These two protein chains interact to form a complex.

Sequence of protein 1:
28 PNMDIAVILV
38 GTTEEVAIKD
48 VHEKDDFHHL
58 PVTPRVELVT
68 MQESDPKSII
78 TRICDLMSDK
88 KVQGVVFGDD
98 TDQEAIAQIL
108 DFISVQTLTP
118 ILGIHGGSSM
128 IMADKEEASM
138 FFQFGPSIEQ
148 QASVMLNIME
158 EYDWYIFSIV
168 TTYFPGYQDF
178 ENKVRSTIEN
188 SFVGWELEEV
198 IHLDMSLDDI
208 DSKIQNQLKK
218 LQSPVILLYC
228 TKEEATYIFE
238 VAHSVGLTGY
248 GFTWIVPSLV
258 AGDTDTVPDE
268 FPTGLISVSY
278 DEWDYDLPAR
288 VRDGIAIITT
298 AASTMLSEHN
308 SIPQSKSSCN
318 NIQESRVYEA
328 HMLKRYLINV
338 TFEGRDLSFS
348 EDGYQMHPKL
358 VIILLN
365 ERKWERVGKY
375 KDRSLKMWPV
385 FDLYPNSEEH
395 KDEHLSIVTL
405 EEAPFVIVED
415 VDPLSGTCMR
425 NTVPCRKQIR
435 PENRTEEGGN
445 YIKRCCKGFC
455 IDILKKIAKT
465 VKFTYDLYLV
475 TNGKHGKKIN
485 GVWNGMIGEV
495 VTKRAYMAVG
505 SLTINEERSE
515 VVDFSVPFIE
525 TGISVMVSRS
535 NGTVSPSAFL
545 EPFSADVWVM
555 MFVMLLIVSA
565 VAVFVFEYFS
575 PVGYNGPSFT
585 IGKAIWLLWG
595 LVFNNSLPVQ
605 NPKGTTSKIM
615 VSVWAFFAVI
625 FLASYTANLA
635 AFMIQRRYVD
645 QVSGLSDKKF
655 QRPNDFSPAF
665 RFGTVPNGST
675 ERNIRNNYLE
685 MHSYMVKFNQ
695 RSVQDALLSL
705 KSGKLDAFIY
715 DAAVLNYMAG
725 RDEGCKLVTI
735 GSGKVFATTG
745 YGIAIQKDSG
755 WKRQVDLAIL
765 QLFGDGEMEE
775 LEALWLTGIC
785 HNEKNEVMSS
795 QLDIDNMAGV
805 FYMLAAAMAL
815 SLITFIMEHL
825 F

Sequence of protein 2:
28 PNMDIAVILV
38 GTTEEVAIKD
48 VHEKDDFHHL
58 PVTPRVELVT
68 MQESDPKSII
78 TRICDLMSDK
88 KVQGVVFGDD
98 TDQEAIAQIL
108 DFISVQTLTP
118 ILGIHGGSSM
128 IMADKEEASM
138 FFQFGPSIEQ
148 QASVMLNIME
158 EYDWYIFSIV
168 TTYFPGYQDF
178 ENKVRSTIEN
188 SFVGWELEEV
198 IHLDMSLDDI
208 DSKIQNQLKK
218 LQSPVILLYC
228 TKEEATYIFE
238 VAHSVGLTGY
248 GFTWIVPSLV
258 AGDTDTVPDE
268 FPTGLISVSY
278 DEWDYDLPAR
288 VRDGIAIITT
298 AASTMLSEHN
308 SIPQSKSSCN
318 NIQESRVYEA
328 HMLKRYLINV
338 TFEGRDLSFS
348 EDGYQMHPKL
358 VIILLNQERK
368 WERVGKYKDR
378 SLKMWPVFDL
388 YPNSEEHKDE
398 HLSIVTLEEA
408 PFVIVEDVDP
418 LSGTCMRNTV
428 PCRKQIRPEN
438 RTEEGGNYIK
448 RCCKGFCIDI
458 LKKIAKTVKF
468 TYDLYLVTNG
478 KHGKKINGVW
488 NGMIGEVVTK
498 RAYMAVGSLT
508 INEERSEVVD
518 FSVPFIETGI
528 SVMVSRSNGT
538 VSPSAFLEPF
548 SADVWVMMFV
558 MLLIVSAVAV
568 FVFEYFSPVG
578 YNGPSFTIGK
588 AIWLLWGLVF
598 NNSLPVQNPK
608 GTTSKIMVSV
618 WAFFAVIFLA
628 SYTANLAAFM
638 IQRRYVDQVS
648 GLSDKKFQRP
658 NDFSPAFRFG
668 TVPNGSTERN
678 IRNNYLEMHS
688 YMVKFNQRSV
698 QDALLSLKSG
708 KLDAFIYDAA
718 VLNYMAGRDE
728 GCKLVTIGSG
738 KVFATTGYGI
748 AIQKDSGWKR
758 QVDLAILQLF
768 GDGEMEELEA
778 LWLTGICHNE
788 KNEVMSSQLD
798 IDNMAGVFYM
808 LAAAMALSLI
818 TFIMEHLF

Contacts between the two chains:
Residue N599 in protein 2 is in contact with residue N599 in protein 1 (closest heavy-atom distance 4.0 Å).
Residue P602 in protein 2 is in contact with residue P602 in protein 1 (closest heavy-atom distance 4.7 Å).